Sequence of the first protein:
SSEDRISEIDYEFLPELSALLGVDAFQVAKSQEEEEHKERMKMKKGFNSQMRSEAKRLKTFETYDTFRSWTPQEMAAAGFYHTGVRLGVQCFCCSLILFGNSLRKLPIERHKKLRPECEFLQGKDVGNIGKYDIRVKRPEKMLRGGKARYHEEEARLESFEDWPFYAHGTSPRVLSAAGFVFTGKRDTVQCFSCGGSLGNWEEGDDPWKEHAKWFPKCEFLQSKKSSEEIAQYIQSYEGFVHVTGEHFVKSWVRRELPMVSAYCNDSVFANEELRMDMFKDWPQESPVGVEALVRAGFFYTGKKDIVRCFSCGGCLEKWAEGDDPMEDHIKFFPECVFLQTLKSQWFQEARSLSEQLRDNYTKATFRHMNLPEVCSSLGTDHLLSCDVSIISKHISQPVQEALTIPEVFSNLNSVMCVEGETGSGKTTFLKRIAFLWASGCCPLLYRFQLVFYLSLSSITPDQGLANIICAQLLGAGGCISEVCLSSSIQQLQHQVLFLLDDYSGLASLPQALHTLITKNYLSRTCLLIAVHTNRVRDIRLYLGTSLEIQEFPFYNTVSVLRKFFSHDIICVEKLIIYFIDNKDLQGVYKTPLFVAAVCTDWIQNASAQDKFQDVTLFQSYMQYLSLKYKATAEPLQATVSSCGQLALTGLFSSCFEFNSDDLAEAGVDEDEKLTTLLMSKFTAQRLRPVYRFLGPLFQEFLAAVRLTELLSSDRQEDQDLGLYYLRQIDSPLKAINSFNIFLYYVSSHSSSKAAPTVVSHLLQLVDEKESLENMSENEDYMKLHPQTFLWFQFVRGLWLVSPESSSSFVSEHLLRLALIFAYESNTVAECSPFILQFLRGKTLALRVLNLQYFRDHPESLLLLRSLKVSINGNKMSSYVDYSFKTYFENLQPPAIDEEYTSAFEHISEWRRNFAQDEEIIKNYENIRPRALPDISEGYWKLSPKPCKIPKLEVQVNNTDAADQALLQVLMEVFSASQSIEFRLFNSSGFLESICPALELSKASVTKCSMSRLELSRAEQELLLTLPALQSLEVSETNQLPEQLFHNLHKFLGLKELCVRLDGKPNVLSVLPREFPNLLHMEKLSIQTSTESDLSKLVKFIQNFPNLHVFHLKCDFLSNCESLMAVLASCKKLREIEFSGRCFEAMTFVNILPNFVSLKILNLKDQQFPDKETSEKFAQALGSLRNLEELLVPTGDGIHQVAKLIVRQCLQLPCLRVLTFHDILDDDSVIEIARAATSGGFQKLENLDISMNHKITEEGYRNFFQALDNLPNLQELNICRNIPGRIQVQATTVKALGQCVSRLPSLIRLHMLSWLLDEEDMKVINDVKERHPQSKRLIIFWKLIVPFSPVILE

Sequence of the second protein:
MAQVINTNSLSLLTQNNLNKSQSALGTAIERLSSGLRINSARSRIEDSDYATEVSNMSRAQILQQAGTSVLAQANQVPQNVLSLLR

The following describes two proteins that form a bound complex.

Residue-level contacts at the interface:
Residue D640 in the first protein interacts with residue Q495 in the second protein (closest heavy-atom distance 2.9 Å).
Residue E871 in the first protein contacts residue Q29 in the second protein (closest heavy-atom distance 3.2 Å).
Residue F671 in the first protein is in contact with residue L17 in the second protein (closest heavy-atom distance 3.0 Å).
Residue Y882 in the first protein interacts with residue A9 in the second protein (closest heavy-atom distance 3.5 Å).
Residue N116 in the first protein interacts with residue R502 in the second protein (closest heavy-atom distance 2.2 Å).
Residue E883 in the first protein interacts with residue Q10 in the second protein (closest heavy-atom distance 3.5 Å).
Residue F973 in the first protein contacts residue E37 in the second protein (closest heavy-atom distance 3.0 Å).
Residue C1338 in the first protein interacts with residue E469 in the second protein (closest heavy-atom distance 3.2 Å).
Residue Y983 in the first protein is in contact with residue Q492 in the second protein (closest heavy-atom distance 3.1 Å).
Residue F943 in the first protein contacts residue L43 in the second protein (closest heavy-atom distance 3.1 Å).
Residue Q911 in the first protein interacts with residue A9 in the second protein (closest heavy-atom distance 3.0 Å).
Residue W969 in the first protein interacts with residue R475 in the second protein (closest heavy-atom distance 3.2 Å).
Residue R970 in the first protein is in contact with residue S40 in the second protein (closest heavy-atom distance 2.6 Å).
Residue E977 in the first protein contacts residue E37 in the second protein (closest heavy-atom distance 3.3 Å).
Residue F973 in the first protein interacts with residue S40 in the second protein (closest heavy-atom distance 3.2 Å).
Residue S84 in the first protein interacts with residue R502 in the second protein (closest heavy-atom distance 3.2 Å).
Residue N885 in the first protein is in contact with residue Q10 in the second protein (closest heavy-atom distance 3.1 Å).
Residue F853 in the first protein interacts with residue N26 in the second protein (closest heavy-atom distance 3.2 Å).
Residue W850 in the first protein interacts with residue N26 in the second protein (closest heavy-atom distance 3.1 Å).
Residue N931 in the first protein is in contact with residue K27 in the second protein (closest heavy-atom distance 3.0 Å).
Residue A904 in the first protein is in contact with residue Q29 in the second protein (closest heavy-atom distance 3.4 Å).
Residue L32 in the first protein contacts residue R502 in the second protein (closest heavy-atom distance 3.5 Å).
Residue D640 in the first protein is in contact with residue N491 in the second protein (closest heavy-atom distance 2.8 Å).
Residue R970 in the first protein interacts with residue R44 in the second protein (closest heavy-atom distance 2.4 Å).
Residue L859 in the first protein contacts residue Q477 in the second protein (closest heavy-atom distance 2.4 Å).
Residue N982 in the first protein contacts residue V493 in the second protein (closest heavy-atom distance 3.4 Å).
Residue S117 in the first protein interacts with residue L500 in the second protein (closest heavy-atom distance 3.2 Å).
Residue E883 in the first protein is in contact with residue N13 in the second protein (closest heavy-atom distance 2.8 Å).
Residue D940 in the first protein contacts residue L39 in the second protein (closest heavy-atom distance 3.4 Å).
Residue F1044 in the first protein is in contact with residue R38 in the second protein (closest heavy-atom distance 3.4 Å).
Residue Y882 in the first protein is in contact with residue Q10 in the second protein (closest heavy-atom distance 2.7 Å).
Residue V860 in the first protein contacts residue Q481 in the second protein (closest heavy-atom distance 2.9 Å).
Residue Q852 in the first protein contacts residue T484 in the second protein (closest heavy-atom distance 3.3 Å).
Residue N641 in the first protein interacts with residue L19 in the second protein (closest heavy-atom distance 3.3 Å).
Residue K642 in the first protein is in contact with residue N491 in the second protein (closest heavy-atom distance 3.5 Å).
Residue D640 in the first protein is in contact with residue L19 in the second protein (closest heavy-atom distance 3.2 Å).
Residue Q47 in the first protein interacts with residue L501 in the second protein (closest heavy-atom distance 3.4 Å).
Residue L910 in the first protein is in contact with residue N15 in the second protein (closest heavy-atom distance 3.3 Å).
Residue F671 in the first protein is in contact with residue S16 in the second protein (closest heavy-atom distance 3.3 Å).
Residue Y983 in the first protein contacts residue K27 in the second protein (closest heavy-atom distance 3.5 Å).
Residue Y938 in the first protein is in contact with residue R38 in the second protein (closest heavy-atom distance 2.5 Å).
Residue I879 in the first protein contacts residue N13 in the second protein (closest heavy-atom distance 3.4 Å).
Residue Y946 in the first protein is in contact with residue T468 in the second protein (closest heavy-atom distance 3.4 Å).
Residue K1401 in the first protein interacts with residue N472 in the second protein (closest heavy-atom distance 3.2 Å).
Residue Q47 in the first protein is in contact with residue V497 in the second protein (closest heavy-atom distance 3.4 Å).
Residue F973 in the first protein is in contact with residue S41 in the second protein (closest heavy-atom distance 3.3 Å).
Residue Y983 in the first protein interacts with residue Q489 in the second protein (closest heavy-atom distance 3.2 Å).
Residue E984 in the first protein interacts with residue K27 in the second protein (closest heavy-atom distance 3.3 Å).
Residue N116 in the first protein contacts residue L501 in the second protein (closest heavy-atom distance 2.7 Å).
Residue E883 in the first protein is in contact with residue V11 in the second protein (closest heavy-atom distance 2.8 Å).
Residue E871 in the first protein interacts with residue L25 in the second protein (closest heavy-atom distance 3.4 Å).
Residue S861 in the first protein is in contact with residue A31 in the second protein (closest heavy-atom distance 3.2 Å).
Residue K670 in the first protein contacts residue T14 in the second protein (closest heavy-atom distance 2.4 Å).
Residue Y983 in the first protein contacts residue N24 in the second protein (closest heavy-atom distance 3.0 Å).
Residue S936 in the first protein contacts residue R38 in the second protein (closest heavy-atom distance 3.0 Å).
Residue F943 in the first protein interacts with residue R44 in the second protein (closest heavy-atom distance 3.3 Å).
Residue L36 in the first protein interacts with residue N496 in the second protein (closest heavy-atom distance 3.3 Å).
Residue F947 in the first protein is in contact with residue R44 in the second protein (closest heavy-atom distance 3.2 Å).
Residue N1017 in the first protein contacts residue R38 in the second protein (closest heavy-atom distance 3.1 Å).
Residue W969 in the first protein is in contact with residue S40 in the second protein (closest heavy-atom distance 3.5 Å).